These two protein chains interact to form a complex.

Interface contacts:
Residue D78 in protein 2 interacts with residue H8 in protein 1 (closest heavy-atom distance 3.3 Å).
Residue D78 in protein 2 interacts with residue C9 in protein 1 (closest heavy-atom distance 2.9 Å).
Residue V68 in protein 2 is in contact with residue M2 in protein 1 (closest heavy-atom distance 3.5 Å).
Residue T74 in protein 2 interacts with residue V6 in protein 1 (closest heavy-atom distance 3.9 Å).
Residue Y160 in protein 2 is in contact with residue H1 in protein 1 (closest heavy-atom distance 2.4 Å).
Residue R98 in protein 2 interacts with residue V6 in protein 1 (closest heavy-atom distance 3.8 Å).
Residue Y60 in protein 2 is in contact with residue H1 in protein 1 (closest heavy-atom distance 3.8 Å).
Residue H71 in protein 2 interacts with residue V6 in protein 1 (closest heavy-atom distance 4.3 Å).
Residue Y160 in protein 2 is in contact with residue T3 in protein 1 (closest heavy-atom distance 3.1 Å).
Residue A25 in protein 2 contacts residue M2 in protein 1 (closest heavy-atom distance 4.3 Å).
Residue M6 in protein 2 is in contact with residue H1 in protein 1 (closest heavy-atom distance 4.0 Å).
Residue W148 in protein 2 is in contact with residue C9 in protein 1 (closest heavy-atom distance 3.6 Å).
Residue K67 in protein 2 interacts with residue T3 in protein 1 (closest heavy-atom distance 3.8 Å).
Residue Y117 in protein 2 interacts with residue C9 in protein 1 (closest heavy-atom distance 3.8 Å).
Residue H71 in protein 2 interacts with residue E4 in protein 1 (closest heavy-atom distance 5.0 Å).
Residue T164 in protein 2 interacts with residue H1 in protein 1 (closest heavy-atom distance 3.1 Å).
Residue Y8 in protein 2 contacts residue H1 in protein 1 (closest heavy-atom distance 2.8 Å).
Residue T74 in protein 2 interacts with residue H8 in protein 1 (closest heavy-atom distance 3.9 Å).
Residue K147 in protein 2 interacts with residue H8 in protein 1 (closest heavy-atom distance 4.0 Å).
Residue V77 in protein 2 is in contact with residue H8 in protein 1 (closest heavy-atom distance 4.4 Å).
Residue Y124 in protein 2 contacts residue C9 in protein 1 (closest heavy-atom distance 4.4 Å).
Residue R98 in protein 2 contacts residue R7 in protein 1 (closest heavy-atom distance 4.2 Å).
Residue A151 in protein 2 interacts with residue R7 in protein 1 (closest heavy-atom distance 3.0 Å).
Residue E64 in protein 2 contacts residue H1 in protein 1 (closest heavy-atom distance 3.1 Å).
Residue Y160 in protein 2 is in contact with residue M2 in protein 1 (closest heavy-atom distance 2.9 Å).
Residue M46 in protein 2 interacts with residue M2 in protein 1 (closest heavy-atom distance 3.1 Å).
Residue D78 in protein 2 is in contact with residue R7 in protein 1 (closest heavy-atom distance 4.6 Å).
Residue L82 in protein 2 contacts residue C9 in protein 1 (closest heavy-atom distance 4.0 Å).
Residue T81 in protein 2 interacts with residue C9 in protein 1 (closest heavy-atom distance 3.1 Å).
Residue H71 in protein 2 is in contact with residue M2 in protein 1 (closest heavy-atom distance 4.6 Å).
Residue Y85 in protein 2 is in contact with residue C9 in protein 1 (closest heavy-atom distance 3.9 Å).
Residue R66 in protein 2 is in contact with residue E4 in protein 1 (closest heavy-atom distance 2.9 Å).
Residue L157 in protein 2 is in contact with residue T3 in protein 1 (closest heavy-atom distance 4.3 Å).
Residue K147 in protein 2 interacts with residue C9 in protein 1 (closest heavy-atom distance 3.6 Å).
Residue K67 in protein 2 is in contact with residue E4 in protein 1 (closest heavy-atom distance 4.0 Å).
Residue H115 in protein 2 is in contact with residue V5 in protein 1 (closest heavy-atom distance 5.0 Å).
Residue W168 in protein 2 contacts residue H1 in protein 1 (closest heavy-atom distance 3.5 Å).
Residue F34 in protein 2 interacts with residue H1 in protein 1 (closest heavy-atom distance 4.8 Å).
Residue K147 in protein 2 contacts residue R7 in protein 1 (closest heavy-atom distance 3.7 Å).
Residue E64 in protein 2 interacts with residue M2 in protein 1 (closest heavy-atom distance 2.7 Å).
Residue V153 in protein 2 interacts with residue R7 in protein 1 (closest heavy-atom distance 3.7 Å).
Residue K67 in protein 2 is in contact with residue H1 in protein 1 (closest heavy-atom distance 3.0 Å).
Residue W148 in protein 2 contacts residue R7 in protein 1 (closest heavy-atom distance 3.2 Å).
Residue L157 in protein 2 is in contact with residue V5 in protein 1 (closest heavy-atom distance 3.4 Å).
Residue W148 in protein 2 contacts residue H8 in protein 1 (closest heavy-atom distance 2.7 Å).
Residue Y8 in protein 2 is in contact with residue M2 in protein 1 (closest heavy-atom distance 3.5 Å).
Residue Y100 in protein 2 is in contact with residue M2 in protein 1 (closest heavy-atom distance 3.4 Å).
Residue Y100 in protein 2 interacts with residue T3 in protein 1 (closest heavy-atom distance 2.8 Å).
Residue Q156 in protein 2 contacts residue V5 in protein 1 (closest heavy-atom distance 3.8 Å).
Residue H71 in protein 2 interacts with residue T3 in protein 1 (closest heavy-atom distance 2.9 Å).
Residue T144 in protein 2 is in contact with residue C9 in protein 1 (closest heavy-atom distance 3.1 Å).
Residue A70 in protein 2 contacts residue V6 in protein 1 (closest heavy-atom distance 4.3 Å).
Residue F10 in protein 2 interacts with residue M2 in protein 1 (closest heavy-atom distance 3.7 Å).
Residue T74 in protein 2 contacts residue R7 in protein 1 (closest heavy-atom distance 4.2 Å).
Residue K67 in protein 2 contacts residue M2 in protein 1 (closest heavy-atom distance 3.2 Å).
Residue V153 in protein 2 is in contact with residue V5 in protein 1 (closest heavy-atom distance 3.9 Å).
Residue Y172 in protein 2 contacts residue H1 in protein 1 (closest heavy-atom distance 2.7 Å).
Residue Y160 in protein 2 is in contact with residue V5 in protein 1 (closest heavy-atom distance 4.6 Å).

Sequence of protein 1:
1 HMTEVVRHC

Sequence of protein 2:
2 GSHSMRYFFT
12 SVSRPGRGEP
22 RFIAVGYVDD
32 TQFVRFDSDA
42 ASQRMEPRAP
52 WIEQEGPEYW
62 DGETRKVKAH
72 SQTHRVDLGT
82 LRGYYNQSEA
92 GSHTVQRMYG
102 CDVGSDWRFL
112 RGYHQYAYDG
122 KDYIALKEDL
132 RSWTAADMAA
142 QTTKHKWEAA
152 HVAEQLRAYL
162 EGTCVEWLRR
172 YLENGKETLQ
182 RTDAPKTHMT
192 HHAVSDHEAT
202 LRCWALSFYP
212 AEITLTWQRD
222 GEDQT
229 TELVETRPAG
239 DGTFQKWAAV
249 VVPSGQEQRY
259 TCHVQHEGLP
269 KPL